Sequence of chain B:
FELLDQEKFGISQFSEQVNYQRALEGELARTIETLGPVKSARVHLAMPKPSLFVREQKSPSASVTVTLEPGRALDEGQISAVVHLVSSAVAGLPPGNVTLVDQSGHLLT

This data describes a binding interaction between two proteins.

Sequence of chain A:
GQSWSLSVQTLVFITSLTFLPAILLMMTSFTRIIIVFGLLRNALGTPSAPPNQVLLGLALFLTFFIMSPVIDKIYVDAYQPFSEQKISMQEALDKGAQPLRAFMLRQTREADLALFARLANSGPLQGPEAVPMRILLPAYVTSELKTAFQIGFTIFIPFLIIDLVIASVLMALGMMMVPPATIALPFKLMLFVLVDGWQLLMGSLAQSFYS

Interface contacts:
Residue Y244 in chain A is in contact with residue F165 in chain B (closest heavy-atom distance 4.0 Å).
Residue Q241 in chain A interacts with residue L164 in chain B (closest heavy-atom distance 4.5 Å).
Residue R140 in chain A is in contact with residue R167 in chain B (closest heavy-atom distance 4.9 Å).
Residue Y244 in chain A interacts with residue V166 in chain B (closest heavy-atom distance 4.2 Å).
Residue Q241 in chain A is in contact with residue S163 in chain B (closest heavy-atom distance 4.9 Å).
Residue Y244 in chain A is in contact with residue R167 in chain B (closest heavy-atom distance 4.7 Å).
Residue Q241 in chain A interacts with residue F165 in chain B (closest heavy-atom distance 4.5 Å).